Sequence of the second protein:
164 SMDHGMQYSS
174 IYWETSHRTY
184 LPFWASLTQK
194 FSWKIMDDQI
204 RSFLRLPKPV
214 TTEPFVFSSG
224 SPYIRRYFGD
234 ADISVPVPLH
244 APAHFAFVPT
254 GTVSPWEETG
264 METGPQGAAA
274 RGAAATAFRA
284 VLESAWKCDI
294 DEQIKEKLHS

The following describes two proteins that form a bound complex.

Residue-level contacts at the interface:
Residue A122 in the first protein interacts with residue V251 in the second protein (closest heavy-atom distance 4.7 Å).
Residue N70 in the first protein is in contact with residue A244 in the second protein (closest heavy-atom distance 3.9 Å).
Residue Q172 in the first protein is in contact with residue T255 in the second protein (closest heavy-atom distance 4.2 Å).
Residue A176 in the first protein interacts with residue G254 in the second protein (closest heavy-atom distance 3.1 Å).
Residue L92 in the first protein is in contact with residue F250 in the second protein (closest heavy-atom distance 3.6 Å).
Residue Q85 in the first protein contacts residue F248 in the second protein (closest heavy-atom distance 4.2 Å).
Residue R166 in the first protein interacts with residue F250 in the second protein (closest heavy-atom distance 3.8 Å).
Residue F119 in the first protein is in contact with residue F250 in the second protein (closest heavy-atom distance 4.1 Å).
Residue A72 in the first protein interacts with residue F248 in the second protein (closest heavy-atom distance 3.4 Å).
Residue A122 in the first protein interacts with residue A249 in the second protein (closest heavy-atom distance 4.1 Å).
Residue W89 in the first protein is in contact with residue F250 in the second protein (closest heavy-atom distance 3.5 Å).
Residue W89 in the first protein contacts residue F248 in the second protein (closest heavy-atom distance 3.5 Å).
Residue Q121 in the first protein contacts residue H247 in the second protein (closest heavy-atom distance 4.3 Å).
Residue Q173 in the first protein interacts with residue P252 in the second protein (closest heavy-atom distance 3.4 Å).
Residue W89 in the first protein contacts residue A249 in the second protein (closest heavy-atom distance 3.6 Å).
Residue A72 in the first protein interacts with residue A249 in the second protein (closest heavy-atom distance 3.0 Å).
Residue N70 in the first protein is in contact with residue H247 in the second protein (closest heavy-atom distance 2.9 Å).
Residue L169 in the first protein is in contact with residue F250 in the second protein (closest heavy-atom distance 3.7 Å).
Residue N127 in the first protein interacts with residue V251 in the second protein (closest heavy-atom distance 4.6 Å).
Residue F71 in the first protein interacts with residue F248 in the second protein (closest heavy-atom distance 4.2 Å).
Residue L74 in the first protein contacts residue V251 in the second protein (closest heavy-atom distance 3.4 Å).
Residue Q172 in the first protein interacts with residue P252 in the second protein (closest heavy-atom distance 3.7 Å).
Residue V93 in the first protein contacts residue F250 in the second protein (closest heavy-atom distance 3.8 Å).
Residue H69 in the first protein contacts residue H247 in the second protein (closest heavy-atom distance 2.7 Å).
Residue N70 in the first protein is in contact with residue P245 in the second protein (closest heavy-atom distance 3.9 Å).
Residue Q85 in the first protein interacts with residue A246 in the second protein (closest heavy-atom distance 3.7 Å).
Residue F162 in the first protein contacts residue F250 in the second protein (closest heavy-atom distance 4.2 Å).
Residue N127 in the first protein contacts residue F250 in the second protein (closest heavy-atom distance 2.9 Å).
Residue C129 in the first protein interacts with residue F250 in the second protein (closest heavy-atom distance 3.9 Å).
Residue L74 in the first protein interacts with residue P252 in the second protein (closest heavy-atom distance 3.9 Å).
Residue Q173 in the first protein interacts with residue T253 in the second protein (closest heavy-atom distance 3.5 Å).
Residue A72 in the first protein interacts with residue H247 in the second protein (closest heavy-atom distance 2.9 Å).
Residue L74 in the first protein is in contact with residue A249 in the second protein (closest heavy-atom distance 4.0 Å).
Residue L169 in the first protein is in contact with residue P252 in the second protein (closest heavy-atom distance 3.6 Å).
Residue G73 in the first protein contacts residue A249 in the second protein (closest heavy-atom distance 3.6 Å).
Residue Q173 in the first protein contacts residue T255 in the second protein (closest heavy-atom distance 4.7 Å).
Residue Q121 in the first protein interacts with residue F248 in the second protein (closest heavy-atom distance 3.4 Å).
Residue L118 in the first protein interacts with residue F248 in the second protein (closest heavy-atom distance 3.1 Å).
Residue L74 in the first protein is in contact with residue F250 in the second protein (closest heavy-atom distance 4.0 Å).
Residue Q173 in the first protein contacts residue V251 in the second protein (closest heavy-atom distance 4.1 Å).
Residue A122 in the first protein interacts with residue F248 in the second protein (closest heavy-atom distance 3.4 Å).
Residue L55 in the first protein contacts residue W259 in the second protein (closest heavy-atom distance 4.0 Å).
Residue F71 in the first protein contacts residue H247 in the second protein (closest heavy-atom distance 3.2 Å).
Residue F71 in the first protein contacts residue A249 in the second protein (closest heavy-atom distance 4.5 Å).
Residue Q121 in the first protein contacts residue A246 in the second protein (closest heavy-atom distance 4.9 Å).
Residue A122 in the first protein contacts residue F250 in the second protein (closest heavy-atom distance 3.6 Å).
Residue N70 in the first protein interacts with residue A246 in the second protein (closest heavy-atom distance 3.5 Å).
Residue H69 in the first protein interacts with residue P245 in the second protein (closest heavy-atom distance 3.8 Å).
Residue A123 in the first protein is in contact with residue F250 in the second protein (closest heavy-atom distance 4.2 Å).
Residue A176 in the first protein is in contact with residue T255 in the second protein (closest heavy-atom distance 4.3 Å).
Residue L81 in the first protein interacts with residue A246 in the second protein (closest heavy-atom distance 3.8 Å).
Residue L81 in the first protein is in contact with residue F248 in the second protein (closest heavy-atom distance 3.8 Å).
Residue A176 in the first protein interacts with residue T253 in the second protein (closest heavy-atom distance 3.6 Å).

Sequence of the first protein:
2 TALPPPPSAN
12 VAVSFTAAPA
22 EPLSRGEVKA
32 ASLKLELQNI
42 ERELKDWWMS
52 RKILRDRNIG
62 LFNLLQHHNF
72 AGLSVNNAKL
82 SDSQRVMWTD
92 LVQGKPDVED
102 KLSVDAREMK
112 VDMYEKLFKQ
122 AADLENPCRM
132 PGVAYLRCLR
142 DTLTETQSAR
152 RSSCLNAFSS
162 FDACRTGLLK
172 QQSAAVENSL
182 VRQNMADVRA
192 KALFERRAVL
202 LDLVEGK